Contacts between the two chains:
Residue V51 in protein 1 is in contact with residue G10 in protein 2 (closest heavy-atom distance 3.1 Å).
Residue L48 in protein 1 is in contact with residue R11 in protein 2 (closest heavy-atom distance 3.4 Å).
Residue V51 in protein 1 is in contact with residue R11 in protein 2 (closest heavy-atom distance 3.6 Å).
Residue G176 in protein 1 interacts with residue I8 in protein 2 (closest heavy-atom distance 4.2 Å).
Residue L234 in protein 1 contacts residue A5 in protein 2 (closest heavy-atom distance 3.4 Å).
Residue V183 in protein 1 is in contact with residue A5 in protein 2 (closest heavy-atom distance 4.3 Å).
Residue E187 in protein 1 is in contact with residue A5 in protein 2 (closest heavy-atom distance 2.6 Å).
Residue K54 in protein 1 is in contact with residue I8 in protein 2 (closest heavy-atom distance 3.6 Å).
Residue L179 in protein 1 interacts with residue G6 in protein 2 (closest heavy-atom distance 3.6 Å).
Residue V183 in protein 1 is in contact with residue G6 in protein 2 (closest heavy-atom distance 3.6 Å).
Residue I224 in protein 1 is in contact with residue I8 in protein 2 (closest heavy-atom distance 3.7 Å).
Residue D220 in protein 1 is in contact with residue R12 in protein 2 (closest heavy-atom distance 2.6 Å).
Residue W235 in protein 1 contacts residue A5 in protein 2 (closest heavy-atom distance 3.7 Å).
Residue L227 in protein 1 contacts residue I8 in protein 2 (closest heavy-atom distance 4.1 Å).
Residue N231 in protein 1 is in contact with residue G6 in protein 2 (closest heavy-atom distance 2.9 Å).
Residue M27 in protein 1 interacts with residue R11 in protein 2 (closest heavy-atom distance 4.5 Å).
Residue L227 in protein 1 interacts with residue P9 in protein 2 (closest heavy-atom distance 3.8 Å).
Residue N47 in protein 1 contacts residue G10 in protein 2 (closest heavy-atom distance 4.9 Å).
Residue K127 in protein 1 contacts residue I8 in protein 2 (closest heavy-atom distance 3.7 Å).
Residue K54 in protein 1 is in contact with residue P9 in protein 2 (closest heavy-atom distance 3.9 Å).
Residue N180 in protein 1 interacts with residue I8 in protein 2 (closest heavy-atom distance 2.9 Å).
Residue E19 in protein 1 is in contact with residue R11 in protein 2 (closest heavy-atom distance 2.8 Å).
Residue L179 in protein 1 interacts with residue I8 in protein 2 (closest heavy-atom distance 3.5 Å).
Residue K54 in protein 1 is in contact with residue G10 in protein 2 (closest heavy-atom distance 3.6 Å).
Residue N231 in protein 1 is in contact with residue A5 in protein 2 (closest heavy-atom distance 2.5 Å).
Residue L223 in protein 1 interacts with residue R12 in protein 2 (closest heavy-atom distance 4.2 Å).
Residue N47 in protein 1 contacts residue R11 in protein 2 (closest heavy-atom distance 3.8 Å).

Sequence of protein 1:
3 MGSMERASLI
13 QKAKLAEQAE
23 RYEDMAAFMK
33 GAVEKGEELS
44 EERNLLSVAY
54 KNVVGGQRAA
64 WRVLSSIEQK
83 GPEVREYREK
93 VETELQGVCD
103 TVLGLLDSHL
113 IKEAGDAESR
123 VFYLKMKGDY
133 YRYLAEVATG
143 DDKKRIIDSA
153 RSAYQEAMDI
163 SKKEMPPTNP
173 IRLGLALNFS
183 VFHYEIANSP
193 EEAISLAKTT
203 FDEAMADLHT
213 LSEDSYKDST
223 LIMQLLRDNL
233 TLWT

The following describes two proteins that form a bound complex.

Sequence of protein 2:
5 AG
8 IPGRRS